This data describes a binding interaction between two proteins.

Sequence of the first protein:
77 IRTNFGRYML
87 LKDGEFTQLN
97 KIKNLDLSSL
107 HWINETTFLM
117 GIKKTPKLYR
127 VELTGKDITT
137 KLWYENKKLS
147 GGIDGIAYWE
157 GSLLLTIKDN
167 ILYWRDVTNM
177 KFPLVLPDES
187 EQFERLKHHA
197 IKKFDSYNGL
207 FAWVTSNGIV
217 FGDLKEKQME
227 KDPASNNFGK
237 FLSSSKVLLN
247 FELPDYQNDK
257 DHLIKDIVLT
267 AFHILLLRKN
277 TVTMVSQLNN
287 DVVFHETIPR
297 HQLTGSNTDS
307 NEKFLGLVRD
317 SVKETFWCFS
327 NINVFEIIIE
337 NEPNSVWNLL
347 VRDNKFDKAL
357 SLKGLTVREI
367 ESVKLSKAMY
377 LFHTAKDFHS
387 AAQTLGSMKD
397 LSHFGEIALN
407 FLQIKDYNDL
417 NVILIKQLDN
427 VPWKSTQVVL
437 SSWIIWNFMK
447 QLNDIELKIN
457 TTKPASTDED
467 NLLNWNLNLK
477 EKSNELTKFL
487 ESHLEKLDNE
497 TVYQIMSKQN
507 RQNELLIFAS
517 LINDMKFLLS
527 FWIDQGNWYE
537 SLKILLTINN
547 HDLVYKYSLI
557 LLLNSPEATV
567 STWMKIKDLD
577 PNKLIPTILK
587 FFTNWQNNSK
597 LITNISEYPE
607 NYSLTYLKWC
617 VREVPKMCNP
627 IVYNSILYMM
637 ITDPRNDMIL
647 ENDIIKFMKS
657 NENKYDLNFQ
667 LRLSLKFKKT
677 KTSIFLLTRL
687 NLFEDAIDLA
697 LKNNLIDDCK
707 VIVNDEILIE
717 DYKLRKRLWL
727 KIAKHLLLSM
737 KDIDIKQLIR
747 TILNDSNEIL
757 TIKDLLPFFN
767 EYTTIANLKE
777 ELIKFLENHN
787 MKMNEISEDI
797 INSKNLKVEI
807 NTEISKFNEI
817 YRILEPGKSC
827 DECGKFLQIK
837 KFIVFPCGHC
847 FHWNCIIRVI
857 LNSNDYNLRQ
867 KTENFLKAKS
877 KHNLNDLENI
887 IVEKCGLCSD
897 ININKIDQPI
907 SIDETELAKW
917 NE

Contacts between the two chains:
Residue F832 in the first protein is in contact with residue N255 in the second protein (closest heavy-atom distance 3.5 Å).
Residue K824 in the first protein is in contact with residue L263 in the second protein (closest heavy-atom distance 3.4 Å).
Residue K831 in the first protein is in contact with residue N255 in the second protein (closest heavy-atom distance 3.7 Å).
Residue F832 in the first protein interacts with residue I259 in the second protein (closest heavy-atom distance 4.6 Å).
Residue Q834 in the first protein contacts residue I619 in the second protein (closest heavy-atom distance 3.3 Å).
Residue G830 in the first protein contacts residue N255 in the second protein (closest heavy-atom distance 3.9 Å).
Residue F832 in the first protein is in contact with residue F258 in the second protein (closest heavy-atom distance 3.5 Å).
Residue Q834 in the first protein is in contact with residue I615 in the second protein (closest heavy-atom distance 4.5 Å).
Residue I835 in the first protein interacts with residue F258 in the second protein (closest heavy-atom distance 3.6 Å).
Residue F832 in the first protein is in contact with residue T262 in the second protein (closest heavy-atom distance 3.2 Å).
Residue Q834 in the first protein contacts residue N623 in the second protein (closest heavy-atom distance 3.5 Å).
Residue F832 in the first protein contacts residue I619 in the second protein (closest heavy-atom distance 4.5 Å).

Sequence of the second protein:
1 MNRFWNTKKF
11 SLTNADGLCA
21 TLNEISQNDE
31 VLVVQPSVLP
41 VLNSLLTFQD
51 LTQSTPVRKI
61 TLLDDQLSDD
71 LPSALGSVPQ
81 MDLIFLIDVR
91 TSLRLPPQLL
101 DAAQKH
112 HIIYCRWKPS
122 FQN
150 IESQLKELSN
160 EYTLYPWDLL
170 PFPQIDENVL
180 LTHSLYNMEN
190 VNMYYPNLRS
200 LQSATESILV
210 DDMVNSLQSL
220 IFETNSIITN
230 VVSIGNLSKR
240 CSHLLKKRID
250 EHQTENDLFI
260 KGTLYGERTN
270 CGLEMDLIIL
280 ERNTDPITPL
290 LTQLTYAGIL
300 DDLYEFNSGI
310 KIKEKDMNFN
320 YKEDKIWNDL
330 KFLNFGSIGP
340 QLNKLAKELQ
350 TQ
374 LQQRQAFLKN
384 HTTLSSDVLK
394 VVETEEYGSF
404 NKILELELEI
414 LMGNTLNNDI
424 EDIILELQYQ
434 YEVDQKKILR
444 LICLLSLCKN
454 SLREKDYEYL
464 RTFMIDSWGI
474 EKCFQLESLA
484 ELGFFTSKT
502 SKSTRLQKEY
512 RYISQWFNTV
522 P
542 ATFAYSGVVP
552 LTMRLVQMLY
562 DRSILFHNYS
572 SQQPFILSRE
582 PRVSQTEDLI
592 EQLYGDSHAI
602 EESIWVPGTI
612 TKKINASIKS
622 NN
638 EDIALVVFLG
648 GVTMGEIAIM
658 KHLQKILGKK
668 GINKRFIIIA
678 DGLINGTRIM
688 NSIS